The following describes two proteins that form a bound complex.

Contacts between the two chains:
Residue F74 in protein 1 interacts with residue W94 in protein 2 (closest heavy-atom distance 3.5 Å).
Residue H82 in protein 1 contacts residue P74 in protein 2 (closest heavy-atom distance 3.7 Å).
Residue A80 in protein 1 contacts residue R87 in protein 2 (closest heavy-atom distance 4.9 Å).
Residue A80 in protein 1 contacts residue K84 in protein 2 (closest heavy-atom distance 4.7 Å).
Residue H82 in protein 1 is in contact with residue P73 in protein 2 (closest heavy-atom distance 3.4 Å).
Residue E71 in protein 1 interacts with residue W94 in protein 2 (closest heavy-atom distance 4.1 Å).
Residue W349 in protein 1 contacts residue E36 in protein 2 (closest heavy-atom distance 3.5 Å).
Residue A76 in protein 1 is in contact with residue Y95 in protein 2 (closest heavy-atom distance 2.8 Å).
Residue F74 in protein 1 is in contact with residue R57 in protein 2 (closest heavy-atom distance 3.6 Å).
Residue T81 in protein 1 is in contact with residue A88 in protein 2 (closest heavy-atom distance 4.6 Å).
Residue A76 in protein 1 contacts residue D64 in protein 2 (closest heavy-atom distance 3.3 Å).
Residue H82 in protein 1 interacts with residue C71 in protein 2 (closest heavy-atom distance 3.2 Å).
Residue N72 in protein 1 contacts residue R57 in protein 2 (closest heavy-atom distance 4.0 Å).
Residue G78 in protein 1 interacts with residue F68 in protein 2 (closest heavy-atom distance 3.6 Å).
Residue F74 in protein 1 contacts residue Y95 in protein 2 (closest heavy-atom distance 3.9 Å).
Residue A76 in protein 1 interacts with residue F68 in protein 2 (closest heavy-atom distance 3.4 Å).
Residue W349 in protein 1 contacts residue V39 in protein 2 (closest heavy-atom distance 4.9 Å).
Residue F74 in protein 1 contacts residue I98 in protein 2 (closest heavy-atom distance 3.6 Å).
Residue A76 in protein 1 contacts residue I61 in protein 2 (closest heavy-atom distance 4.0 Å).
Residue A75 in protein 1 is in contact with residue D64 in protein 2 (closest heavy-atom distance 4.5 Å).
Residue R421 in protein 1 contacts residue M70 in protein 2 (closest heavy-atom distance 3.7 Å).
Residue L85 in protein 1 is in contact with residue F68 in protein 2 (closest heavy-atom distance 3.7 Å).
Residue N77 in protein 1 is in contact with residue F68 in protein 2 (closest heavy-atom distance 3.7 Å).
Residue A76 in protein 1 is in contact with residue L65 in protein 2 (closest heavy-atom distance 3.9 Å).
Residue T81 in protein 1 is in contact with residue P73 in protein 2 (closest heavy-atom distance 4.4 Å).
Residue A80 in protein 1 is in contact with residue A88 in protein 2 (closest heavy-atom distance 3.8 Å).
Residue V69 in protein 1 is in contact with residue W94 in protein 2 (closest heavy-atom distance 4.3 Å).
Residue W349 in protein 1 contacts residue P35 in protein 2 (closest heavy-atom distance 3.5 Å).
Residue A75 in protein 1 interacts with residue Y95 in protein 2 (closest heavy-atom distance 3.5 Å).
Residue A76 in protein 1 interacts with residue V60 in protein 2 (closest heavy-atom distance 5.0 Å).
Residue F74 in protein 1 contacts residue I61 in protein 2 (closest heavy-atom distance 4.4 Å).
Residue A80 in protein 1 contacts residue L91 in protein 2 (closest heavy-atom distance 4.4 Å).
Residue V69 in protein 1 interacts with residue L91 in protein 2 (closest heavy-atom distance 4.9 Å).
Residue H82 in protein 1 is in contact with residue K72 in protein 2 (closest heavy-atom distance 3.3 Å).
Residue T81 in protein 1 is in contact with residue P74 in protein 2 (closest heavy-atom distance 3.8 Å).
Residue E385 in protein 1 interacts with residue P35 in protein 2 (closest heavy-atom distance 4.7 Å).
Residue G70 in protein 1 contacts residue W94 in protein 2 (closest heavy-atom distance 3.2 Å).
Residue N77 in protein 1 interacts with residue D64 in protein 2 (closest heavy-atom distance 3.6 Å).
Residue L85 in protein 1 is in contact with residue C71 in protein 2 (closest heavy-atom distance 4.0 Å).
Residue W349 in protein 1 interacts with residue H34 in protein 2 (closest heavy-atom distance 4.8 Å).
Residue H82 in protein 1 is in contact with residue F68 in protein 2 (closest heavy-atom distance 3.3 Å).
Residue F86 in protein 1 contacts residue R67 in protein 2 (closest heavy-atom distance 3.6 Å).
Residue N72 in protein 1 contacts residue L53 in protein 2 (closest heavy-atom distance 4.7 Å).

Sequence of protein 2:
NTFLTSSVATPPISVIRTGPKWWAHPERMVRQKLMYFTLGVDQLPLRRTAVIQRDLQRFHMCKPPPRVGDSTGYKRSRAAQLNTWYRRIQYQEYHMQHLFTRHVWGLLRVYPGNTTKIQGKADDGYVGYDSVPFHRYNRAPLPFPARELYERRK

Sequence of protein 1:
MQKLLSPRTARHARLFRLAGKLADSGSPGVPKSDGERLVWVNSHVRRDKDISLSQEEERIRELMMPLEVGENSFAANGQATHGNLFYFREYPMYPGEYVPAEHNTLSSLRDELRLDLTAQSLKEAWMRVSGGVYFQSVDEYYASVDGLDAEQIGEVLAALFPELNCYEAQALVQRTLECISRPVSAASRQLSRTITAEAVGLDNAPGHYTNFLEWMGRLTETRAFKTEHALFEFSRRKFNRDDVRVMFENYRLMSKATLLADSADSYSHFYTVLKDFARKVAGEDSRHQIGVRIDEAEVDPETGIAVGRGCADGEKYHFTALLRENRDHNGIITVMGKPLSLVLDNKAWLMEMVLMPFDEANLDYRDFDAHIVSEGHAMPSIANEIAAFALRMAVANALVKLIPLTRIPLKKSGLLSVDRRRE